Sequence of chain A:
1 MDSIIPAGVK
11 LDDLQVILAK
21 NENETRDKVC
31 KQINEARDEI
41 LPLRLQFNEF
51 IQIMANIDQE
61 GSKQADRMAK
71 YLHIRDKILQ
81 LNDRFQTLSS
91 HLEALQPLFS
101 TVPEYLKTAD

Sequence of chain B:
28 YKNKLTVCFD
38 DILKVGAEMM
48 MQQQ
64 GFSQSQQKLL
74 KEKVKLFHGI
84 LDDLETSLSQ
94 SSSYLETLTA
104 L

Interface contacts:
Residue L88 in chain A interacts with residue L32 in chain B (closest heavy-atom distance 3.6 Å).
Residue R26 in chain A contacts residue T102 in chain B (closest heavy-atom distance 3.6 Å).
Residue F85 in chain A is in contact with residue F80 in chain B (closest heavy-atom distance 5.0 Å).
Residue I78 in chain A contacts residue F36 in chain B (closest heavy-atom distance 3.8 Å).
Residue F85 in chain A contacts residue L32 in chain B (closest heavy-atom distance 4.4 Å).
Residue L81 in chain A interacts with residue F36 in chain B (closest heavy-atom distance 3.5 Å).
Residue A36 in chain A interacts with residue L91 in chain B (closest heavy-atom distance 3.8 Å).
Residue L18 in chain A contacts residue T102 in chain B (closest heavy-atom distance 4.6 Å).
Residue I33 in chain A interacts with residue S95 in chain B (closest heavy-atom distance 3.8 Å).
Residue L92 in chain A contacts residue Y28 in chain B (closest heavy-atom distance 3.9 Å).
Residue F47 in chain A is in contact with residue V77 in chain B (closest heavy-atom distance 3.5 Å).
Residue F47 in chain A interacts with residue H81 in chain B (closest heavy-atom distance 3.3 Å).
Residue L43 in chain A contacts residue L84 in chain B (closest heavy-atom distance 4.3 Å).
Residue F47 in chain A contacts residue F80 in chain B (closest heavy-atom distance 3.3 Å).
Residue F99 in chain A is in contact with residue S94 in chain B (closest heavy-atom distance 3.7 Å).
Residue R44 in chain A is in contact with residue D85 in chain B (closest heavy-atom distance 2.6 Å).
Residue L92 in chain A interacts with residue K29 in chain B (closest heavy-atom distance 4.8 Å).
Residue I40 in chain A interacts with residue L87 in chain B (closest heavy-atom distance 4.4 Å).
Residue I40 in chain A contacts residue L84 in chain B (closest heavy-atom distance 3.7 Å).
Residue Q96 in chain A is in contact with residue Y28 in chain B (closest heavy-atom distance 3.7 Å).
Residue R44 in chain A contacts residue H81 in chain B (closest heavy-atom distance 2.8 Å).
Residue L92 in chain A is in contact with residue L32 in chain B (closest heavy-atom distance 5.0 Å).
Residue R44 in chain A interacts with residue G82 in chain B (closest heavy-atom distance 4.7 Å).
Residue I40 in chain A contacts residue E88 in chain B (closest heavy-atom distance 4.1 Å).
Residue L98 in chain A interacts with residue L98 in chain B (closest heavy-atom distance 3.8 Å).
Residue I33 in chain A interacts with residue L91 in chain B (closest heavy-atom distance 4.5 Å).
Residue I51 in chain A is in contact with residue V77 in chain B (closest heavy-atom distance 4.9 Å).
Residue F99 in chain A interacts with residue Y28 in chain B (closest heavy-atom distance 4.6 Å).
Residue N48 in chain A is in contact with residue H81 in chain B (closest heavy-atom distance 3.1 Å).
Residue F50 in chain A interacts with residue F36 in chain B (closest heavy-atom distance 4.7 Å).
Residue F47 in chain A is in contact with residue I39 in chain B (closest heavy-atom distance 4.4 Å).
Residue R37 in chain A contacts residue L91 in chain B (closest heavy-atom distance 3.9 Å).
Residue R44 in chain A contacts residue L84 in chain B (closest heavy-atom distance 3.4 Å).
Residue I51 in chain A interacts with residue I39 in chain B (closest heavy-atom distance 4.5 Å).
Residue F85 in chain A contacts residue F36 in chain B (closest heavy-atom distance 3.9 Å).
Residue I33 in chain A contacts residue E99 in chain B (closest heavy-atom distance 4.2 Å).
Residue S89 in chain A interacts with residue L32 in chain B (closest heavy-atom distance 4.9 Å).
Residue V29 in chain A is in contact with residue L98 in chain B (closest heavy-atom distance 3.8 Å).
Residue Y105 in chain A contacts residue L101 in chain B (closest heavy-atom distance 4.1 Å).

The following describes two proteins that form a bound complex.